Contacts between the two chains:
Residue Q158 in chain A contacts residue Q175 in chain B (closest heavy-atom distance 3.1 Å).
Residue C350 in chain A is in contact with residue S289 in chain B (closest heavy-atom distance 2.5 Å).
Residue L342 in chain A contacts residue W292 in chain B (closest heavy-atom distance 3.1 Å).
Residue Q439 in chain A is in contact with residue N416 in chain B (closest heavy-atom distance 2.4 Å).
Residue R413 in chain A interacts with residue Q388 in chain B (closest heavy-atom distance 3.0 Å).
Residue R529 in chain A interacts with residue S492 in chain B (closest heavy-atom distance 2.5 Å).
Residue K57 in chain A contacts residue Q50 in chain B (closest heavy-atom distance 3.1 Å).
Residue L496 in chain A is in contact with residue E472 in chain B (closest heavy-atom distance 3.0 Å).
Residue Y66 in chain A is in contact with residue P70 in chain B (closest heavy-atom distance 2.6 Å).
Residue S440 in chain A contacts residue T170 in chain B (closest heavy-atom distance 2.9 Å).
Residue Q383 in chain A interacts with residue F238 in chain B (closest heavy-atom distance 3.0 Å).
Residue Y45 in chain A is in contact with residue G15 in chain B (closest heavy-atom distance 2.9 Å).
Residue R144 in chain A is in contact with residue E165 in chain B (closest heavy-atom distance 2.8 Å).
Residue S479 in chain A is in contact with residue D445 in chain B (closest heavy-atom distance 2.5 Å).
Residue R519 in chain A interacts with residue V454 in chain B (closest heavy-atom distance 2.7 Å).
Residue W595 in chain A contacts residue R570 in chain B (closest heavy-atom distance 2.7 Å).
Residue S337 in chain A is in contact with residue K307 in chain B (closest heavy-atom distance 2.5 Å).
Residue R620 in chain A interacts with residue E591 in chain B (closest heavy-atom distance 3.1 Å).
Residue R308 in chain A interacts with residue Q275 in chain B (closest heavy-atom distance 3.1 Å).
Residue D70 in chain A contacts residue K69 in chain B (closest heavy-atom distance 2.4 Å).
Residue R33 in chain A contacts residue D36 in chain B (closest heavy-atom distance 2.6 Å).
Residue R489 in chain A contacts residue H468 in chain B (closest heavy-atom distance 3.1 Å).
Residue R441 in chain A interacts with residue T170 in chain B (closest heavy-atom distance 2.4 Å).
Residue Q139 in chain A interacts with residue S415 in chain B (closest heavy-atom distance 2.5 Å).
Residue A495 in chain A contacts residue E472 in chain B (closest heavy-atom distance 2.9 Å).
Residue E255 in chain A is in contact with residue Q209 in chain B (closest heavy-atom distance 3.1 Å).
Residue K564 in chain A contacts residue Q531 in chain B (closest heavy-atom distance 2.6 Å).
Residue A251 in chain A is in contact with residue S210 in chain B (closest heavy-atom distance 2.9 Å).
Residue E255 in chain A is in contact with residue S210 in chain B (closest heavy-atom distance 3.0 Å).
Residue R348 in chain A contacts residue E320 in chain B (closest heavy-atom distance 2.5 Å).
Residue Y45 in chain A contacts residue I14 in chain B (closest heavy-atom distance 2.7 Å).
Residue Q108 in chain A is in contact with residue S131 in chain B (closest heavy-atom distance 3.0 Å).
Residue W298 in chain A is in contact with residue E261 in chain B (closest heavy-atom distance 3.0 Å).
Residue M101 in chain A is in contact with residue R120 in chain B (closest heavy-atom distance 2.6 Å).
Residue Q153 in chain A contacts residue Q404 in chain B (closest heavy-atom distance 2.9 Å).
Residue N62 in chain A contacts residue L72 in chain B (closest heavy-atom distance 2.5 Å).
Residue Q426 in chain A contacts residue S183 in chain B (closest heavy-atom distance 2.9 Å).
Residue E442 in chain A contacts residue Y420 in chain B (closest heavy-atom distance 2.9 Å).
Residue R385 in chain A contacts residue D364 in chain B (closest heavy-atom distance 2.8 Å).
Residue L261 in chain A contacts residue K220 in chain B (closest heavy-atom distance 2.4 Å).
Residue R519 in chain A interacts with residue E458 in chain B (closest heavy-atom distance 2.4 Å).
Residue R489 in chain A is in contact with residue P437 in chain B (closest heavy-atom distance 2.4 Å).
Residue E575 in chain A is in contact with residue Q538 in chain B (closest heavy-atom distance 2.9 Å).
Residue R254 in chain A interacts with residue E207 in chain B (closest heavy-atom distance 2.6 Å).
Residue Q439 in chain A interacts with residue L412 in chain B (closest heavy-atom distance 3.1 Å).
Residue R60 in chain A interacts with residue Q50 in chain B (closest heavy-atom distance 2.7 Å).
Residue E450 in chain A is in contact with residue Q422 in chain B (closest heavy-atom distance 2.9 Å).
Residue T353 in chain A interacts with residue S288 in chain B (closest heavy-atom distance 2.8 Å).
Residue R489 in chain A contacts residue D442 in chain B (closest heavy-atom distance 3.1 Å).
Residue L365 in chain A is in contact with residue N343 in chain B (closest heavy-atom distance 3.0 Å).
Residue R195 in chain A contacts residue E385 in chain B (closest heavy-atom distance 2.9 Å).
Residue R441 in chain A contacts residue Q167 in chain B (closest heavy-atom distance 2.9 Å).
Residue H51 in chain A interacts with residue N51 in chain B (closest heavy-atom distance 2.9 Å).
Residue Q482 in chain A is in contact with residue D445 in chain B (closest heavy-atom distance 3.0 Å).
Residue A369 in chain A contacts residue N343 in chain B (closest heavy-atom distance 3.1 Å).
Residue E434 in chain A is in contact with residue R181 in chain B (closest heavy-atom distance 3.1 Å).
Residue E378 in chain A is in contact with residue K353 in chain B (closest heavy-atom distance 3.0 Å).
Residue R321 in chain A is in contact with residue E294 in chain B (closest heavy-atom distance 2.9 Å).
Residue E161 in chain A contacts residue L192 in chain B (closest heavy-atom distance 2.9 Å).
Residue E255 in chain A contacts residue Q206 in chain B (closest heavy-atom distance 2.4 Å).

Sequence of chain B:
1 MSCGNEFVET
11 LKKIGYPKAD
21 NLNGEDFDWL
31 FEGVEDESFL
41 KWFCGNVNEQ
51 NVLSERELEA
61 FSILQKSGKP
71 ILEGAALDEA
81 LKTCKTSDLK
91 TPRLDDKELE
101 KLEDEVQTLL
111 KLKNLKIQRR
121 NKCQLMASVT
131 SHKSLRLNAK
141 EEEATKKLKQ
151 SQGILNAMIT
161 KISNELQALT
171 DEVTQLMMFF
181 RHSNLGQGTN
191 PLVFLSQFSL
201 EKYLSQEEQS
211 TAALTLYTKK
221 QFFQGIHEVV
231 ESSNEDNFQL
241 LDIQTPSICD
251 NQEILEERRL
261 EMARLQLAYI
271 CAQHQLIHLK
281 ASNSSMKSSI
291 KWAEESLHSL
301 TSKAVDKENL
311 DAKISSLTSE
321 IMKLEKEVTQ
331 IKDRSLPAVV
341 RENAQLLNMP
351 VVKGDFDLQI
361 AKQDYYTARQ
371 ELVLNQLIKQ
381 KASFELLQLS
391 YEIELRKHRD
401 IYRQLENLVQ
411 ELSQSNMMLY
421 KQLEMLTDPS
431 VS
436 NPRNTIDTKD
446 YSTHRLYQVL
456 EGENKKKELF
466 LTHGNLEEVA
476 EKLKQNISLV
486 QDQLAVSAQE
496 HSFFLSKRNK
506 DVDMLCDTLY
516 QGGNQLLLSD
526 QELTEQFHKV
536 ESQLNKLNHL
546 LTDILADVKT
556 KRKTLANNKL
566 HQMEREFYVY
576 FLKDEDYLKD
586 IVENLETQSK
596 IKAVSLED

Sequence of chain A:
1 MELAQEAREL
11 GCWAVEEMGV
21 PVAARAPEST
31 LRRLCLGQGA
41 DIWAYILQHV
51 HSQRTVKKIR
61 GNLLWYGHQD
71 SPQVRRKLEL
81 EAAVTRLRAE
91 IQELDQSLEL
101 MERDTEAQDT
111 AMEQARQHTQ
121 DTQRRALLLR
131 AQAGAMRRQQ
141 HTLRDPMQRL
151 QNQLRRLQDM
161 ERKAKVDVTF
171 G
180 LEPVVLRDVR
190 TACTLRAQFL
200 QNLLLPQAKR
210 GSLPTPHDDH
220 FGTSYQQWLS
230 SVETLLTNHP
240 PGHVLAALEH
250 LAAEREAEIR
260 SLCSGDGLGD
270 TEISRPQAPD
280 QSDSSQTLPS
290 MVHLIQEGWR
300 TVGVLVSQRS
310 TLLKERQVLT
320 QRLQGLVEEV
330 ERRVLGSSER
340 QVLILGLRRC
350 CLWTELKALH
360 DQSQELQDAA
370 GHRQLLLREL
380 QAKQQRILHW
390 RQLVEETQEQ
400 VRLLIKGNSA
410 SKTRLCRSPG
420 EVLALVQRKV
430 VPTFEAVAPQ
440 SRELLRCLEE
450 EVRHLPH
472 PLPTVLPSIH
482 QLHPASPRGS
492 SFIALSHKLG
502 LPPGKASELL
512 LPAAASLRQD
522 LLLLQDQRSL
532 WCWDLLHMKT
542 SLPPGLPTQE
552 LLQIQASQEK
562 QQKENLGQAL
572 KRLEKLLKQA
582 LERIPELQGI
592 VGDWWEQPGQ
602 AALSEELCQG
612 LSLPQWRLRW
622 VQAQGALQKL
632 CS

The following describes two proteins that form a bound complex.